Contacts between the two chains:
Residue N51 in the second protein is in contact with residue T78 in the first protein (closest heavy-atom distance 3.8 Å).
Residue L29 in the second protein interacts with residue V7 in the first protein (closest heavy-atom distance 3.4 Å).
Residue I4 in the second protein is in contact with residue V35 in the first protein (closest heavy-atom distance 3.9 Å).
Residue N51 in the second protein is in contact with residue K74 in the first protein (closest heavy-atom distance 2.8 Å).
Residue L50 in the second protein interacts with residue V77 in the first protein (closest heavy-atom distance 3.6 Å).
Residue H61 in the second protein is in contact with residue N67 in the first protein (closest heavy-atom distance 3.1 Å).
Residue I4 in the second protein contacts residue L32 in the first protein (closest heavy-atom distance 3.6 Å).
Residue Y25 in the second protein contacts residue R66 in the first protein (closest heavy-atom distance 3.5 Å).
Residue S47 in the second protein is in contact with residue V77 in the first protein (closest heavy-atom distance 3.6 Å).
Residue I4 in the second protein contacts residue H36 in the first protein (closest heavy-atom distance 3.3 Å).
Residue Y57 in the second protein is in contact with residue R66 in the first protein (closest heavy-atom distance 3.2 Å).
Residue L73 in the second protein contacts residue I54 in the first protein (closest heavy-atom distance 3.8 Å).
Residue S47 in the second protein interacts with residue L81 in the first protein (closest heavy-atom distance 3.9 Å).
Residue H36 in the second protein contacts residue T6 in the first protein (closest heavy-atom distance 3.6 Å).
Residue L81 in the second protein is in contact with residue F48 in the first protein (closest heavy-atom distance 3.7 Å).
Residue K74 in the second protein contacts residue I54 in the first protein (closest heavy-atom distance 3.8 Å).
Residue F48 in the second protein interacts with residue L81 in the first protein (closest heavy-atom distance 3.4 Å).
Residue L10 in the second protein is in contact with residue Y25 in the first protein (closest heavy-atom distance 3.8 Å).
Residue N51 in the second protein interacts with residue V77 in the first protein (closest heavy-atom distance 3.3 Å).
Residue I21 in the second protein interacts with residue R66 in the first protein (closest heavy-atom distance 3.5 Å).
Residue V7 in the second protein interacts with residue L32 in the first protein (closest heavy-atom distance 3.7 Å).
Residue L10 in the second protein contacts residue L29 in the first protein (closest heavy-atom distance 3.6 Å).
Residue Y57 in the second protein contacts residue L70 in the first protein (closest heavy-atom distance 3.4 Å).
Residue Y25 in the second protein contacts residue L70 in the first protein (closest heavy-atom distance 3.9 Å).
Residue N67 in the second protein contacts residue H61 in the first protein (closest heavy-atom distance 3.1 Å).
Residue L81 in the second protein is in contact with residue S47 in the first protein (closest heavy-atom distance 3.9 Å).
Residue L70 in the second protein contacts residue Y25 in the first protein (closest heavy-atom distance 3.9 Å).
Residue K74 in the second protein contacts residue N55 in the first protein (closest heavy-atom distance 3.9 Å).
Residue L29 in the second protein is in contact with residue L10 in the first protein (closest heavy-atom distance 3.8 Å).
Residue R66 in the second protein contacts residue I21 in the first protein (closest heavy-atom distance 3.7 Å).
Residue L70 in the second protein contacts residue Y57 in the first protein (closest heavy-atom distance 3.4 Å).
Residue K11 in the second protein is in contact with residue L29 in the first protein (closest heavy-atom distance 3.6 Å).
Residue V77 in the second protein is in contact with residue L50 in the first protein (closest heavy-atom distance 3.7 Å).
Residue I54 in the second protein is in contact with residue L73 in the first protein (closest heavy-atom distance 3.6 Å).
Residue R66 in the second protein interacts with residue Y57 in the first protein (closest heavy-atom distance 3.2 Å).
Residue N67 in the second protein is in contact with residue Y57 in the first protein (closest heavy-atom distance 2.7 Å).
Residue V77 in the second protein contacts residue S47 in the first protein (closest heavy-atom distance 3.6 Å).
Residue V7 in the second protein interacts with residue D33 in the first protein (closest heavy-atom distance 3.3 Å).
Residue V35 in the second protein interacts with residue I4 in the first protein (closest heavy-atom distance 3.3 Å).
Residue H36 in the second protein contacts residue I4 in the first protein (closest heavy-atom distance 3.2 Å).
Residue F5 in the second protein is in contact with residue H36 in the first protein (closest heavy-atom distance 2.8 Å).
Residue D33 in the second protein is in contact with residue V7 in the first protein (closest heavy-atom distance 3.4 Å).
Residue L32 in the second protein is in contact with residue V7 in the first protein (closest heavy-atom distance 3.8 Å).
Residue L32 in the second protein is in contact with residue F5 in the first protein (closest heavy-atom distance 3.4 Å).
Residue H36 in the second protein contacts residue F5 in the first protein (closest heavy-atom distance 2.8 Å).
Residue R66 in the second protein is in contact with residue Y25 in the first protein (closest heavy-atom distance 3.6 Å).
Residue N55 in the second protein interacts with residue K74 in the first protein (closest heavy-atom distance 3.4 Å).
Residue Y25 in the second protein interacts with residue L10 in the first protein (closest heavy-atom distance 3.8 Å).
Residue I4 in the second protein is in contact with residue L50 in the first protein (closest heavy-atom distance 3.9 Å).
Residue Y57 in the second protein interacts with residue N67 in the first protein (closest heavy-atom distance 2.8 Å).
Residue T6 in the second protein interacts with residue L32 in the first protein (closest heavy-atom distance 3.8 Å).
Residue F5 in the second protein interacts with residue L32 in the first protein (closest heavy-atom distance 3.3 Å).
Residue L70 in the second protein contacts residue I54 in the first protein (closest heavy-atom distance 3.9 Å).
Residue L83 in the second protein is in contact with residue N51 in the first protein (closest heavy-atom distance 3.7 Å).
Residue I44 in the second protein is in contact with residue L81 in the first protein (closest heavy-atom distance 3.9 Å).
Residue T6 in the second protein interacts with residue H36 in the first protein (closest heavy-atom distance 3.5 Å).
Residue K74 in the second protein interacts with residue N51 in the first protein (closest heavy-atom distance 2.8 Å).
Residue L32 in the second protein contacts residue T6 in the first protein (closest heavy-atom distance 3.9 Å).
Residue V7 in the second protein contacts residue L29 in the first protein (closest heavy-atom distance 3.4 Å).
Residue T78 in the second protein contacts residue N51 in the first protein (closest heavy-atom distance 3.4 Å).

Sequence of the first protein:
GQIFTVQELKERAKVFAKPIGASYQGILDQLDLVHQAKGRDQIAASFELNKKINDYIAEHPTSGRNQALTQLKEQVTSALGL

The following describes two proteins that form a bound complex.

Sequence of the second protein:
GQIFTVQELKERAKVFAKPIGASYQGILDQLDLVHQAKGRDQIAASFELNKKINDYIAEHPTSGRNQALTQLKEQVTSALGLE